Contacts between the two chains:
Residue L75 in protein 1 contacts residue L9 in protein 2 (closest heavy-atom distance 4.6 Å).
Residue L242 in protein 1 is in contact with residue L8 in protein 2 (closest heavy-atom distance 4.5 Å).
Residue K65 in protein 1 contacts residue L8 in protein 2 (closest heavy-atom distance 3.6 Å).
Residue V79 in protein 1 interacts with residue L9 in protein 2 (closest heavy-atom distance 3.6 Å).
Residue K65 in protein 1 contacts residue L9 in protein 2 (closest heavy-atom distance 3.5 Å).
Residue L75 in protein 1 is in contact with residue H6 in protein 2 (closest heavy-atom distance 3.2 Å).
Residue H76 in protein 1 interacts with residue H6 in protein 2 (closest heavy-atom distance 4.6 Å).
Residue E83 in protein 1 interacts with residue L5 in protein 2 (closest heavy-atom distance 3.8 Å).
Residue I61 in protein 1 interacts with residue L9 in protein 2 (closest heavy-atom distance 3.7 Å).
Residue I61 in protein 1 interacts with residue L5 in protein 2 (closest heavy-atom distance 3.7 Å).
Residue Q78 in protein 1 is in contact with residue L9 in protein 2 (closest heavy-atom distance 3.8 Å).
Residue F70 in protein 1 is in contact with residue L9 in protein 2 (closest heavy-atom distance 4.2 Å).
Residue L75 in protein 1 interacts with residue Q10 in protein 2 (closest heavy-atom distance 3.7 Å).
Residue K65 in protein 1 interacts with residue D11 in protein 2 (closest heavy-atom distance 3.8 Å).
Residue L82 in protein 1 is in contact with residue L9 in protein 2 (closest heavy-atom distance 3.9 Å).
Residue L242 in protein 1 contacts residue L5 in protein 2 (closest heavy-atom distance 3.8 Å).
Residue V58 in protein 1 is in contact with residue L8 in protein 2 (closest heavy-atom distance 4.9 Å).
Residue D241 in protein 1 is in contact with residue I4 in protein 2 (closest heavy-atom distance 3.6 Å).
Residue V79 in protein 1 contacts residue L5 in protein 2 (closest heavy-atom distance 3.4 Å).
Residue L242 in protein 1 is in contact with residue I4 in protein 2 (closest heavy-atom distance 3.6 Å).
Residue E245 in protein 1 contacts residue K3 in protein 2 (closest heavy-atom distance 3.7 Å).
Residue L82 in protein 1 is in contact with residue L5 in protein 2 (closest heavy-atom distance 3.6 Å).
Residue M246 in protein 1 interacts with residue L5 in protein 2 (closest heavy-atom distance 3.7 Å).
Residue V79 in protein 1 contacts residue H6 in protein 2 (closest heavy-atom distance 3.8 Å).
Residue E245 in protein 1 contacts residue L5 in protein 2 (closest heavy-atom distance 4.3 Å).
Residue I61 in protein 1 is in contact with residue L8 in protein 2 (closest heavy-atom distance 3.7 Å).
Residue E245 in protein 1 interacts with residue I4 in protein 2 (closest heavy-atom distance 2.9 Å).

Sequence of protein 2:
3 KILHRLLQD

Sequence of protein 1:
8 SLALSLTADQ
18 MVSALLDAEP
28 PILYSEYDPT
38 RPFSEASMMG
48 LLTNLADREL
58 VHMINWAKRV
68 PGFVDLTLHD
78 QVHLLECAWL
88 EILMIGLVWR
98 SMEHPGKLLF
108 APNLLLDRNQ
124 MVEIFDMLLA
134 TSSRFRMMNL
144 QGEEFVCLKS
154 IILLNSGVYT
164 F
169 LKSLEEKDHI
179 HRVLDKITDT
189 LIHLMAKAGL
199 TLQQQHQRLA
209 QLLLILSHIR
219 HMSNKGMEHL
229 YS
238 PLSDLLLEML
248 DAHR

These two protein chains interact to form a complex.